Contacts between the two chains:
Residue L182 in chain A contacts residue L171 in chain B (closest heavy-atom distance 3.5 Å).
Residue L147 in chain A is in contact with residue R165 in chain B (closest heavy-atom distance 2.5 Å).
Residue T217 in chain A interacts with residue R163 in chain B (closest heavy-atom distance 2.6 Å).
Residue Y74 in chain A interacts with residue P144 in chain B (closest heavy-atom distance 3.5 Å).
Residue L163 in chain A is in contact with residue R198 in chain B (closest heavy-atom distance 3.3 Å).
Residue G164 in chain A interacts with residue R198 in chain B (closest heavy-atom distance 3.4 Å).
Residue G164 in chain A interacts with residue A106 in chain B (closest heavy-atom distance 3.2 Å).
Residue L215 in chain A contacts residue A167 in chain B (closest heavy-atom distance 3.5 Å).
Residue L208 in chain A contacts residue N174 in chain B (closest heavy-atom distance 3.7 Å).
Residue L182 in chain A interacts with residue G175 in chain B (closest heavy-atom distance 3.4 Å).
Residue Q56 in chain A interacts with residue N174 in chain B (closest heavy-atom distance 3.1 Å).
Residue V156 in chain A is in contact with residue Q191 in chain B (closest heavy-atom distance 3.5 Å).
Residue I168 in chain A is in contact with residue V116 in chain B (closest heavy-atom distance 3.3 Å).
Residue E155 in chain A is in contact with residue P222 in chain B (closest heavy-atom distance 3.4 Å).
Residue R151 in chain A contacts residue R165 in chain B (closest heavy-atom distance 3.4 Å).
Residue I168 in chain A contacts residue L117 in chain B (closest heavy-atom distance 3.8 Å).
Residue G162 in chain A is in contact with residue R220 in chain B (closest heavy-atom distance 2.7 Å).
Residue I116 in chain A contacts residue F141 in chain B (closest heavy-atom distance 3.4 Å).
Residue R71 in chain A contacts residue R147 in chain B (closest heavy-atom distance 3.6 Å).
Residue P103 in chain A contacts residue M170 in chain B (closest heavy-atom distance 3.6 Å).
Residue N177 in chain A is in contact with residue S186 in chain B (closest heavy-atom distance 3.7 Å).
Residue S148 in chain A interacts with residue E124 in chain B (closest heavy-atom distance 3.7 Å).
Residue F159 in chain A contacts residue L221 in chain B (closest heavy-atom distance 3.7 Å).
Residue Q112 in chain A is in contact with residue R163 in chain B (closest heavy-atom distance 3.3 Å).
Residue R204 in chain A interacts with residue G175 in chain B (closest heavy-atom distance 2.7 Å).
Residue L208 in chain A interacts with residue L171 in chain B (closest heavy-atom distance 3.7 Å).
Residue P127 in chain A contacts residue D130 in chain B (closest heavy-atom distance 3.5 Å).
Residue F152 in chain A is in contact with residue R172 in chain B (closest heavy-atom distance 3.5 Å).
Residue Q140 in chain A interacts with residue L123 in chain B (closest heavy-atom distance 2.7 Å).
Residue F159 in chain A contacts residue N225 in chain B (closest heavy-atom distance 3.8 Å).
Residue I123 in chain A is in contact with residue Y134 in chain B (closest heavy-atom distance 3.7 Å).
Residue N136 in chain A interacts with residue R133 in chain B (closest heavy-atom distance 3.2 Å).
Residue Y165 in chain A interacts with residue L194 in chain B (closest heavy-atom distance 3.5 Å).
Residue K125 in chain A interacts with residue Y134 in chain B (closest heavy-atom distance 3.6 Å).
Residue P214 in chain A contacts residue R163 in chain B (closest heavy-atom distance 3.8 Å).
Residue W117 in chain A is in contact with residue G143 in chain B (closest heavy-atom distance 3.5 Å).
Residue Q140 in chain A is in contact with residue R133 in chain B (closest heavy-atom distance 3.1 Å).
Residue Y165 in chain A interacts with residue R198 in chain B (closest heavy-atom distance 3.6 Å).
Residue S148 in chain A interacts with residue R165 in chain B (closest heavy-atom distance 3.6 Å).
Residue S144 in chain A contacts residue L123 in chain B (closest heavy-atom distance 3.5 Å).
Residue L218 in chain A contacts residue R163 in chain B (closest heavy-atom distance 3.0 Å).
Residue S144 in chain A interacts with residue E124 in chain B (closest heavy-atom distance 2.7 Å).
Residue Y165 in chain A is in contact with residue E197 in chain B (closest heavy-atom distance 2.9 Å).
Residue L147 in chain A interacts with residue L120 in chain B (closest heavy-atom distance 3.5 Å).
Residue W117 in chain A is in contact with residue Q155 in chain B (closest heavy-atom distance 3.0 Å).
Residue D220 in chain A interacts with residue R164 in chain B (closest heavy-atom distance 2.9 Å).
Residue I146 in chain A is in contact with residue R165 in chain B (closest heavy-atom distance 3.6 Å).
Residue L106 in chain A is in contact with residue S166 in chain B (closest heavy-atom distance 3.8 Å).
Residue R151 in chain A interacts with residue H169 in chain B (closest heavy-atom distance 3.4 Å).
Residue C120 in chain A interacts with residue V137 in chain B (closest heavy-atom distance 3.6 Å).
Residue W117 in chain A interacts with residue P144 in chain B (closest heavy-atom distance 3.7 Å).
Residue A107 in chain A interacts with residue R163 in chain B (closest heavy-atom distance 2.3 Å).
Residue F159 in chain A is in contact with residue Q191 in chain B (closest heavy-atom distance 3.8 Å).
Residue P167 in chain A interacts with residue R165 in chain B (closest heavy-atom distance 3.4 Å).
Residue L147 in chain A is in contact with residue L158 in chain B (closest heavy-atom distance 3.7 Å).
Residue N177 in chain A contacts residue T190 in chain B (closest heavy-atom distance 3.4 Å).
Residue N177 in chain A contacts residue K189 in chain B (closest heavy-atom distance 3.4 Å).
Residue K125 in chain A interacts with residue D130 in chain B (closest heavy-atom distance 3.4 Å).
Residue D153 in chain A contacts residue R172 in chain B (closest heavy-atom distance 3.2 Å).
Residue A149 in chain A is in contact with residue R165 in chain B (closest heavy-atom distance 2.5 Å).

Sequence of chain B:
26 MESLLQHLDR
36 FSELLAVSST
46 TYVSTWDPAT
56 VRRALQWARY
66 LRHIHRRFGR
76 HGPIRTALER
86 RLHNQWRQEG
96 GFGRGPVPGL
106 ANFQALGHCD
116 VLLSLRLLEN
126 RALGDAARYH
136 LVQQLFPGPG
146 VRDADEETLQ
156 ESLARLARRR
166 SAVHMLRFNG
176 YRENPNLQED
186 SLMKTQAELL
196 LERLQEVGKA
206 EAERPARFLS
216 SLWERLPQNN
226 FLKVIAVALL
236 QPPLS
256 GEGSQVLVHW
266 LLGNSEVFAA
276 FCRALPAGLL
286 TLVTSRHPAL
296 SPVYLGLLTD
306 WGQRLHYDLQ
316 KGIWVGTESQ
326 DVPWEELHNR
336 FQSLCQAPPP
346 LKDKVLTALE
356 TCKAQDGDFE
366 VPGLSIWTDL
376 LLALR

The following describes two proteins that form a bound complex.

Sequence of chain A:
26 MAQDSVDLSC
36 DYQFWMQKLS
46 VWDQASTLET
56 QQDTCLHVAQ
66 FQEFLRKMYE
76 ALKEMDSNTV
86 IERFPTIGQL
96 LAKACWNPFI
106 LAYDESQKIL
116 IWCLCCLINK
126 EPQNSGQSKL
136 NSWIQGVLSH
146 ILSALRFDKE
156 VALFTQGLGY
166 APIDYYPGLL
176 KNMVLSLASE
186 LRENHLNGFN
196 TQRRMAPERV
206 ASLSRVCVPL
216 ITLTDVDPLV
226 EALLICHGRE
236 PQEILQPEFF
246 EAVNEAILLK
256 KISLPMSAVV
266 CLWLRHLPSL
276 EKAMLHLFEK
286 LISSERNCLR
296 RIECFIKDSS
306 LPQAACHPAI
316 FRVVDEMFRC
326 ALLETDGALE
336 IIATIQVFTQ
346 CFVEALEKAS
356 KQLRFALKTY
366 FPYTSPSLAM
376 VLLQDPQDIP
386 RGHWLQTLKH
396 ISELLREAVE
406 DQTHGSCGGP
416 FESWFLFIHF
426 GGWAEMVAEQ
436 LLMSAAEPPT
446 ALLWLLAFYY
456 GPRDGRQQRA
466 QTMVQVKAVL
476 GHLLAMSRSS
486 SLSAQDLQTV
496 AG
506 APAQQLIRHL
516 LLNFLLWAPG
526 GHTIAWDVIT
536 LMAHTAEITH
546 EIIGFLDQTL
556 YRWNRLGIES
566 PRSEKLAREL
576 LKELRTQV